Sequence of protein 1:
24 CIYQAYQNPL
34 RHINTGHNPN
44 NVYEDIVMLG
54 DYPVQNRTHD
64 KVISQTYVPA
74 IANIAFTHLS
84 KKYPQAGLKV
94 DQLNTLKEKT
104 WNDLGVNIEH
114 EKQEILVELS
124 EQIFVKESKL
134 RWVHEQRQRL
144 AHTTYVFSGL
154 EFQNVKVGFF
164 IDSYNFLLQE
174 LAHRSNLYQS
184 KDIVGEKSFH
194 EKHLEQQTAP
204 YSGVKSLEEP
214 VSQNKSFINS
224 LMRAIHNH

Contacts between the two chains:
Residue S63 in protein 2 contacts residue Q200 in protein 1 (closest heavy-atom distance 5.0 Å).
Residue K64 in protein 2 interacts with residue Q200 in protein 1 (closest heavy-atom distance 4.6 Å).

Sequence of protein 2:
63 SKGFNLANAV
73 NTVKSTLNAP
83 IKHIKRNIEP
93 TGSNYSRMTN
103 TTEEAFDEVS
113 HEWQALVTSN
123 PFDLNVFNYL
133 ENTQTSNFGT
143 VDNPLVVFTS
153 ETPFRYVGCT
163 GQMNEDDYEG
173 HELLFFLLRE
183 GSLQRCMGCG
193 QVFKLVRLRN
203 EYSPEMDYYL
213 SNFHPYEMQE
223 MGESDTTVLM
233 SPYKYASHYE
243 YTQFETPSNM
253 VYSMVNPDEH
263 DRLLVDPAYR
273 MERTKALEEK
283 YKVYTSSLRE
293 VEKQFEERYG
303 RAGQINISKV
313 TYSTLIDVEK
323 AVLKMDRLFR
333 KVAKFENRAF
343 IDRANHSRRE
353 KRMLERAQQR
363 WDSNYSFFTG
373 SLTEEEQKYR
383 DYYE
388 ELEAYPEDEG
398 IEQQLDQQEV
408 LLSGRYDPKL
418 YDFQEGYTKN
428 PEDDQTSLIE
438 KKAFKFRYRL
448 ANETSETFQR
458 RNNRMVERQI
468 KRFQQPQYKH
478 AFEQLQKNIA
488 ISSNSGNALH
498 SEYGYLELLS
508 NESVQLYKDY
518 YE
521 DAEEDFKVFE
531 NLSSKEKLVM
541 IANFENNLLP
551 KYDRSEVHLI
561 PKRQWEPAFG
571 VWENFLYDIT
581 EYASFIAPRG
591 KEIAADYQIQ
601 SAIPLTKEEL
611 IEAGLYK

This data describes a binding interaction between two proteins.